Contacts between the two chains:
Residue E155 in protein 1 is in contact with residue R10 in protein 2 (closest heavy-atom distance 2.7 Å).
Residue F161 in protein 1 contacts residue F4 in protein 2 (closest heavy-atom distance 3.8 Å).
Residue L123 in protein 1 is in contact with residue V9 in protein 2 (closest heavy-atom distance 4.5 Å).
Residue Y22 in protein 1 interacts with residue L15 in protein 2 (closest heavy-atom distance 3.5 Å).
Residue S165 in protein 1 contacts residue P6 in protein 2 (closest heavy-atom distance 3.4 Å).
Residue F161 in protein 1 interacts with residue M3 in protein 2 (closest heavy-atom distance 4.2 Å).
Residue F161 in protein 1 is in contact with residue R10 in protein 2 (closest heavy-atom distance 3.4 Å).
Residue Y160 in protein 1 interacts with residue F4 in protein 2 (closest heavy-atom distance 3.5 Å).
Residue Q164 in protein 1 interacts with residue F4 in protein 2 (closest heavy-atom distance 3.4 Å).
Residue Y120 in protein 1 interacts with residue P6 in protein 2 (closest heavy-atom distance 4.5 Å).
Residue N121 in protein 1 is in contact with residue A12 in protein 2 (closest heavy-atom distance 4.3 Å).
Residue L123 in protein 1 is in contact with residue L15 in protein 2 (closest heavy-atom distance 3.8 Å).
Residue L123 in protein 1 is in contact with residue V5 in protein 2 (closest heavy-atom distance 4.1 Å).
Residue S165 in protein 1 is in contact with residue V9 in protein 2 (closest heavy-atom distance 4.6 Å).
Residue N121 in protein 1 interacts with residue L13 in protein 2 (closest heavy-atom distance 3.6 Å).
Residue Q164 in protein 1 contacts residue V5 in protein 2 (closest heavy-atom distance 4.0 Å).
Residue T141 in protein 1 is in contact with residue L15 in protein 2 (closest heavy-atom distance 3.9 Å).
Residue F161 in protein 1 is in contact with residue V5 in protein 2 (closest heavy-atom distance 3.8 Å).
Residue S165 in protein 1 is in contact with residue V5 in protein 2 (closest heavy-atom distance 3.7 Å).
Residue L163 in protein 1 interacts with residue L15 in protein 2 (closest heavy-atom distance 4.4 Å).
Residue L123 in protein 1 interacts with residue L13 in protein 2 (closest heavy-atom distance 3.5 Å).
Residue Y22 in protein 1 interacts with residue L13 in protein 2 (closest heavy-atom distance 4.9 Å).
Residue L163 in protein 1 interacts with residue F4 in protein 2 (closest heavy-atom distance 3.1 Å).
Residue F161 in protein 1 contacts residue L15 in protein 2 (closest heavy-atom distance 4.2 Å).
Residue L126 in protein 1 is in contact with residue F4 in protein 2 (closest heavy-atom distance 3.6 Å).
Residue S165 in protein 1 contacts residue F4 in protein 2 (closest heavy-atom distance 2.9 Å).
Residue E155 in protein 1 contacts residue M3 in protein 2 (closest heavy-atom distance 4.4 Å).
Residue L163 in protein 1 interacts with residue V5 in protein 2 (closest heavy-atom distance 3.2 Å).
Residue N121 in protein 1 interacts with residue V9 in protein 2 (closest heavy-atom distance 4.2 Å).
Residue Y120 in protein 1 interacts with residue V9 in protein 2 (closest heavy-atom distance 3.3 Å).
Residue Y120 in protein 1 is in contact with residue L13 in protein 2 (closest heavy-atom distance 5.0 Å).
Residue F127 in protein 1 interacts with residue F4 in protein 2 (closest heavy-atom distance 3.6 Å).

Sequence of protein 2:
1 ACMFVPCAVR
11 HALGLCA

Sequence of protein 1:
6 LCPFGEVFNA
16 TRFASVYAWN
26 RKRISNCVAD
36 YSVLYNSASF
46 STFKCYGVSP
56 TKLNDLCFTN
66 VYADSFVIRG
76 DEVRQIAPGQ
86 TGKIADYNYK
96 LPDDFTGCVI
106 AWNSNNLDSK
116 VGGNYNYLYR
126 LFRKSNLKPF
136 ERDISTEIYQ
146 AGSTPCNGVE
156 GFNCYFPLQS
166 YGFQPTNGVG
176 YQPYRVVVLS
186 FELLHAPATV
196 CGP

The following describes two proteins that form a bound complex.